Contacts between the two chains:
Residue K60 in chain B interacts with residue K23 in chain A (closest heavy-atom distance 4.9 Å).
Residue I63 in chain B is in contact with residue K23 in chain A (closest heavy-atom distance 4.1 Å).

Sequence of chain B:
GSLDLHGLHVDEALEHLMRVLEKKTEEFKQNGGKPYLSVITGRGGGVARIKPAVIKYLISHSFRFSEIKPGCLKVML

This data describes a binding interaction between two proteins.

Sequence of chain A:
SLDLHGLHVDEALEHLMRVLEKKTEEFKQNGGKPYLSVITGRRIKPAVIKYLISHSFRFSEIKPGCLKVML